Sequence of chain B:
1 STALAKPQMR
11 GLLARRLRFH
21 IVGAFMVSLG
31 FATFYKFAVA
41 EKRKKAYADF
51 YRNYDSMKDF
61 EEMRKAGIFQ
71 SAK

These two protein chains interact to form a complex.

Residue-level contacts at the interface:
Residue S187 in chain A is in contact with residue Y51 in chain B (closest heavy-atom distance 3.8 Å).
Residue R141 in chain A interacts with residue F69 in chain B (closest heavy-atom distance 3.8 Å).
Residue L50 in chain A interacts with residue L12 in chain B (closest heavy-atom distance 3.7 Å).
Residue Y218 in chain A interacts with residue E61 in chain B (closest heavy-atom distance 3.8 Å).
Residue M29 in chain A interacts with residue A32 in chain B (closest heavy-atom distance 3.6 Å).
Residue Y40 in chain A contacts residue V27 in chain B (closest heavy-atom distance 3.7 Å).
Residue P189 in chain A interacts with residue S56 in chain B (closest heavy-atom distance 3.6 Å).
Residue M146 in chain A contacts residue S56 in chain B (closest heavy-atom distance 3.3 Å).
Residue L44 in chain A is in contact with residue L17 in chain B (closest heavy-atom distance 3.8 Å).
Residue R141 in chain A is in contact with residue Q70 in chain B (closest heavy-atom distance 3.0 Å).
Residue E18 in chain A contacts residue Y47 in chain B (closest heavy-atom distance 3.8 Å).
Residue S187 in chain A contacts residue Y54 in chain B (closest heavy-atom distance 3.8 Å).
Residue D11 in chain A is in contact with residue Y47 in chain B (closest heavy-atom distance 3.5 Å).
Residue G190 in chain A is in contact with residue F69 in chain B (closest heavy-atom distance 3.8 Å).
Residue D25 in chain A interacts with residue R43 in chain B (closest heavy-atom distance 2.7 Å).
Residue P189 in chain A contacts residue F60 in chain B (closest heavy-atom distance 3.7 Å).
Residue Y40 in chain A is in contact with residue A24 in chain B (closest heavy-atom distance 3.6 Å).
Residue R141 in chain A contacts residue I68 in chain B (closest heavy-atom distance 2.8 Å).
Residue E212 in chain A is in contact with residue Q70 in chain B (closest heavy-atom distance 3.1 Å).
Residue V214 in chain A contacts residue F60 in chain B (closest heavy-atom distance 3.8 Å).
Residue E212 in chain A contacts residue S71 in chain B (closest heavy-atom distance 2.7 Å).
Residue S36 in chain A is in contact with residue S28 in chain B (closest heavy-atom distance 3.3 Å).
Residue H52 in chain A interacts with residue L13 in chain B (closest heavy-atom distance 3.5 Å).
Residue R188 in chain A interacts with residue Y54 in chain B (closest heavy-atom distance 3.0 Å).
Residue I41 in chain A interacts with residue I21 in chain B (closest heavy-atom distance 3.6 Å).
Residue L37 in chain A is in contact with residue S28 in chain B (closest heavy-atom distance 3.4 Å).
Residue A12 in chain A is in contact with residue Y51 in chain B (closest heavy-atom distance 3.5 Å).
Residue L44 in chain A interacts with residue R16 in chain B (closest heavy-atom distance 2.9 Å).
Residue R188 in chain A is in contact with residue Y51 in chain B (closest heavy-atom distance 3.3 Å).
Residue E212 in chain A is in contact with residue F69 in chain B (closest heavy-atom distance 3.3 Å).
Residue W222 in chain A interacts with residue S71 in chain B (closest heavy-atom distance 3.8 Å).
Residue H22 in chain A is in contact with residue R43 in chain B (closest heavy-atom distance 3.5 Å).
Residue P215 in chain A is in contact with residue F60 in chain B (closest heavy-atom distance 3.4 Å).
Residue N140 in chain A contacts residue Q70 in chain B (closest heavy-atom distance 3.7 Å).
Residue A12 in chain A contacts residue Y47 in chain B (closest heavy-atom distance 3.4 Å).
Residue Y40 in chain A interacts with residue H20 in chain B (closest heavy-atom distance 3.8 Å).
Residue P189 in chain A contacts residue D59 in chain B (closest heavy-atom distance 3.7 Å).
Residue Y218 in chain A contacts residue F60 in chain B (closest heavy-atom distance 3.5 Å).
Residue E18 in chain A is in contact with residue Y51 in chain B (closest heavy-atom distance 3.5 Å).
Residue L28 in chain A contacts residue Y35 in chain B (closest heavy-atom distance 3.3 Å).
Residue D25 in chain A is in contact with residue Y35 in chain B (closest heavy-atom distance 3.0 Å).
Residue D25 in chain A contacts residue A40 in chain B (closest heavy-atom distance 3.5 Å).
Residue V214 in chain A interacts with residue S71 in chain B (closest heavy-atom distance 3.2 Å).
Residue H22 in chain A is in contact with residue K44 in chain B (closest heavy-atom distance 3.4 Å).
Residue L44 in chain A contacts residue H20 in chain B (closest heavy-atom distance 3.4 Å).
Residue P189 in chain A is in contact with residue M63 in chain B (closest heavy-atom distance 3.2 Å).
Residue L33 in chain A interacts with residue S28 in chain B (closest heavy-atom distance 3.6 Å).
Residue P189 in chain A interacts with residue Y54 in chain B (closest heavy-atom distance 3.0 Å).
Residue D25 in chain A is in contact with residue K44 in chain B (closest heavy-atom distance 3.6 Å).
Residue E147 in chain A interacts with residue S56 in chain B (closest heavy-atom distance 2.9 Å).
Residue Y218 in chain A interacts with residue R64 in chain B (closest heavy-atom distance 3.8 Å).
Residue R188 in chain A contacts residue D59 in chain B (closest heavy-atom distance 3.8 Å).
Residue G190 in chain A interacts with residue M63 in chain B (closest heavy-atom distance 3.8 Å).
Residue L21 in chain A contacts residue Y47 in chain B (closest heavy-atom distance 3.3 Å).
Residue L50 in chain A is in contact with residue L13 in chain B (closest heavy-atom distance 3.8 Å).
Residue Y218 in chain A interacts with residue A72 in chain B (closest heavy-atom distance 3.2 Å).
Residue Y40 in chain A is in contact with residue G23 in chain B (closest heavy-atom distance 3.7 Å).
Residue T47 in chain A interacts with residue R16 in chain B (closest heavy-atom distance 2.6 Å).
Residue D139 in chain A contacts residue Q70 in chain B (closest heavy-atom distance 3.4 Å).
Residue T48 in chain A interacts with residue R16 in chain B (closest heavy-atom distance 3.5 Å).

Sequence of chain A:
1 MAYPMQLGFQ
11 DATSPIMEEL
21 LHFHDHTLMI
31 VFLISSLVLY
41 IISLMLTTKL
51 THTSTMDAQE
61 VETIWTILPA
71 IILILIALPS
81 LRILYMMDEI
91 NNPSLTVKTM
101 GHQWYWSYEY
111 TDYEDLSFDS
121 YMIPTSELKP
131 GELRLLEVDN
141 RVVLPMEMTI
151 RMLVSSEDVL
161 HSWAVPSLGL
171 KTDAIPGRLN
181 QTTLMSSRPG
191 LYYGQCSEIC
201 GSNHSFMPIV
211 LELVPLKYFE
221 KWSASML